The following describes two proteins that form a bound complex.

Sequence of protein 1:
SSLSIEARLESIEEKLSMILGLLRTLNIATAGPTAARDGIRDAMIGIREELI

Interface contacts:
Residue T226 in protein 2 contacts residue A221 in protein 1 (closest heavy-atom distance 4.5 Å).
Residue L208 in protein 2 interacts with residue I211 in protein 1 (closest heavy-atom distance 3.4 Å).
Residue I247 in protein 2 contacts residue R240 in protein 1 (closest heavy-atom distance 3.3 Å).
Residue D234 in protein 2 is in contact with residue M236 in protein 1 (closest heavy-atom distance 3.7 Å).
Residue A227 in protein 2 contacts residue R229 in protein 1 (closest heavy-atom distance 4.6 Å).
Residue R229 in protein 2 contacts residue R229 in protein 1 (closest heavy-atom distance 3.9 Å).
Residue L201 in protein 2 contacts residue L201 in protein 1 (closest heavy-atom distance 3.6 Å).
Residue L201 in protein 2 interacts with residue R200 in protein 1 (closest heavy-atom distance 3.6 Å).
Residue S209 in protein 2 is in contact with residue K207 in protein 1 (closest heavy-atom distance 3.7 Å).
Residue L201 in protein 2 is in contact with residue I197 in protein 1 (closest heavy-atom distance 4.7 Å).
Residue M236 in protein 2 is in contact with residue A221 in protein 1 (closest heavy-atom distance 3.6 Å).
Residue L208 in protein 2 is in contact with residue I204 in protein 1 (closest heavy-atom distance 3.6 Å).
Residue E205 in protein 2 is in contact with residue K207 in protein 1 (closest heavy-atom distance 3.3 Å).
Residue A251 in protein 2 contacts residue I244 in protein 1 (closest heavy-atom distance 3.7 Å).
Residue L201 in protein 2 interacts with residue S196 in protein 1 (closest heavy-atom distance 3.9 Å).
Residue D230 in protein 2 interacts with residue R233 in protein 1 (closest heavy-atom distance 2.5 Å).
Residue L212 in protein 2 contacts residue K207 in protein 1 (closest heavy-atom distance 4.1 Å).
Residue L208 in protein 2 is in contact with residue L208 in protein 1 (closest heavy-atom distance 4.6 Å).
Residue A251 in protein 2 interacts with residue L243 in protein 1 (closest heavy-atom distance 4.2 Å).
Residue E205 in protein 2 interacts with residue I204 in protein 1 (closest heavy-atom distance 3.6 Å).
Residue G231 in protein 2 is in contact with residue M236 in protein 1 (closest heavy-atom distance 2.9 Å).
Residue E198 in protein 2 is in contact with residue S196 in protein 1 (closest heavy-atom distance 3.4 Å).
Residue L215 in protein 2 contacts residue L218 in protein 1 (closest heavy-atom distance 3.3 Å).
Residue A235 in protein 2 interacts with residue I232 in protein 1 (closest heavy-atom distance 3.5 Å).
Residue E198 in protein 2 contacts residue I197 in protein 1 (closest heavy-atom distance 3.9 Å).
Residue N219 in protein 2 is in contact with residue L214 in protein 1 (closest heavy-atom distance 4.4 Å).
Residue L243 in protein 2 is in contact with residue R240 in protein 1 (closest heavy-atom distance 3.9 Å).
Residue L212 in protein 2 contacts residue L214 in protein 1 (closest heavy-atom distance 3.4 Å).
Residue L215 in protein 2 interacts with residue L215 in protein 1 (closest heavy-atom distance 4.0 Å).
Residue G231 in protein 2 interacts with residue R233 in protein 1 (closest heavy-atom distance 3.6 Å).
Residue L212 in protein 2 is in contact with residue I211 in protein 1 (closest heavy-atom distance 3.6 Å).
Residue I232 in protein 2 contacts residue R233 in protein 1 (closest heavy-atom distance 4.1 Å).
Residue L215 in protein 2 is in contact with residue L214 in protein 1 (closest heavy-atom distance 3.8 Å).
Residue T222 in protein 2 is in contact with residue T222 in protein 1 (closest heavy-atom distance 4.5 Å).
Residue D230 in protein 2 interacts with residue D230 in protein 1 (closest heavy-atom distance 4.5 Å).
Residue I232 in protein 2 is in contact with residue I232 in protein 1 (closest heavy-atom distance 3.8 Å).
Residue T222 in protein 2 interacts with residue L218 in protein 1 (closest heavy-atom distance 4.1 Å).
Residue E205 in protein 2 contacts residue S203 in protein 1 (closest heavy-atom distance 3.0 Å).
Residue I247 in protein 2 interacts with residue L243 in protein 1 (closest heavy-atom distance 3.3 Å).
Residue I204 in protein 2 is in contact with residue I204 in protein 1 (closest heavy-atom distance 4.2 Å).
Residue E205 in protein 2 contacts residue R200 in protein 1 (closest heavy-atom distance 2.6 Å).
Residue L201 in protein 2 contacts residue I204 in protein 1 (closest heavy-atom distance 3.7 Å).
Residue T226 in protein 2 is in contact with residue R229 in protein 1 (closest heavy-atom distance 3.4 Å).
Residue L218 in protein 2 contacts residue L218 in protein 1 (closest heavy-atom distance 3.7 Å).
Residue M236 in protein 2 contacts residue T217 in protein 1 (closest heavy-atom distance 3.6 Å).
Residue E250 in protein 2 is in contact with residue R240 in protein 1 (closest heavy-atom distance 3.4 Å).
Residue D230 in protein 2 interacts with residue R229 in protein 1 (closest heavy-atom distance 3.2 Å).
Residue L215 in protein 2 interacts with residue I211 in protein 1 (closest heavy-atom distance 3.6 Å).
Residue I232 in protein 2 interacts with residue D230 in protein 1 (closest heavy-atom distance 4.3 Å).
Residue L212 in protein 2 is in contact with residue M210 in protein 1 (closest heavy-atom distance 4.2 Å).
Residue I211 in protein 2 interacts with residue I211 in protein 1 (closest heavy-atom distance 4.0 Å).
Residue M236 in protein 2 contacts residue I220 in protein 1 (closest heavy-atom distance 3.8 Å).
Residue T222 in protein 2 interacts with residue A221 in protein 1 (closest heavy-atom distance 4.1 Å).
Residue N219 in protein 2 is in contact with residue T217 in protein 1 (closest heavy-atom distance 4.2 Å).
Residue E202 in protein 2 contacts residue R200 in protein 1 (closest heavy-atom distance 4.3 Å).
Residue N219 in protein 2 interacts with residue L218 in protein 1 (closest heavy-atom distance 3.2 Å).
Residue D246 in protein 2 is in contact with residue R240 in protein 1 (closest heavy-atom distance 3.8 Å).
Residue L208 in protein 2 interacts with residue K207 in protein 1 (closest heavy-atom distance 3.2 Å).
Residue I232 in protein 2 contacts residue R229 in protein 1 (closest heavy-atom distance 3.0 Å).
Residue R216 in protein 2 contacts residue L214 in protein 1 (closest heavy-atom distance 3.5 Å).

Sequence of protein 2:
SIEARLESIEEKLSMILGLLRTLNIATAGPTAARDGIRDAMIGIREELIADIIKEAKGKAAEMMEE